This data describes a binding interaction between two proteins.

Sequence of protein 1:
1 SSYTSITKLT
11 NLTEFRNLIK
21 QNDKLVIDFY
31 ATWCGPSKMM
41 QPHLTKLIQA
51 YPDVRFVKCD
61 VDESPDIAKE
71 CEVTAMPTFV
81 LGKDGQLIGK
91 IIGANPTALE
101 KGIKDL

Residue-level contacts at the interface:
Residue P77 in protein 1 contacts residue P2 in protein 2 (closest heavy-atom distance 4.0 Å).
Residue M76 in protein 1 interacts with residue P2 in protein 2 (closest heavy-atom distance 4.4 Å).
Residue T74 in protein 1 interacts with residue C4 in protein 2 (closest heavy-atom distance 4.3 Å).
Residue A75 in protein 1 contacts residue T5 in protein 2 (closest heavy-atom distance 4.3 Å).
Residue P36 in protein 1 is in contact with residue T1 in protein 2 (closest heavy-atom distance 3.9 Å).
Residue M39 in protein 1 interacts with residue T1 in protein 2 (closest heavy-atom distance 4.1 Å).
Residue W33 in protein 1 contacts residue T5 in protein 2 (closest heavy-atom distance 4.8 Å).
Residue M76 in protein 1 is in contact with residue C4 in protein 2 (closest heavy-atom distance 2.9 Å).
Residue A75 in protein 1 is in contact with residue V3 in protein 2 (closest heavy-atom distance 4.2 Å).
Residue M76 in protein 1 contacts residue V3 in protein 2 (closest heavy-atom distance 3.6 Å).
Residue G93 in protein 1 interacts with residue P2 in protein 2 (closest heavy-atom distance 3.4 Å).
Residue A75 in protein 1 is in contact with residue T6 in protein 2 (closest heavy-atom distance 4.8 Å).
Residue T74 in protein 1 is in contact with residue T6 in protein 2 (closest heavy-atom distance 3.1 Å).
Residue P77 in protein 1 interacts with residue V3 in protein 2 (closest heavy-atom distance 4.7 Å).
Residue P36 in protein 1 is in contact with residue V3 in protein 2 (closest heavy-atom distance 4.0 Å).
Residue W33 in protein 1 is in contact with residue C4 in protein 2 (closest heavy-atom distance 4.2 Å).
Residue G93 in protein 1 interacts with residue V3 in protein 2 (closest heavy-atom distance 3.6 Å).
Residue M76 in protein 1 is in contact with residue T6 in protein 2 (closest heavy-atom distance 3.4 Å).
Residue I92 in protein 1 contacts residue V3 in protein 2 (closest heavy-atom distance 4.0 Å).
Residue T74 in protein 1 contacts residue T5 in protein 2 (closest heavy-atom distance 3.8 Å).
Residue C34 in protein 1 is in contact with residue C4 in protein 2 (closest heavy-atom distance 2.2 Å).
Residue P36 in protein 1 contacts residue C4 in protein 2 (closest heavy-atom distance 3.5 Å).
Residue P36 in protein 1 interacts with residue P2 in protein 2 (closest heavy-atom distance 3.7 Å).
Residue A94 in protein 1 is in contact with residue P2 in protein 2 (closest heavy-atom distance 2.9 Å).
Residue G35 in protein 1 is in contact with residue C4 in protein 2 (closest heavy-atom distance 4.2 Å).
Residue A75 in protein 1 interacts with residue C4 in protein 2 (closest heavy-atom distance 3.1 Å).

Sequence of protein 2:
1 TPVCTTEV